The following describes two proteins that form a bound complex.

Contacts between the two chains:
Residue G451 in chain B contacts residue V182 in chain A (closest heavy-atom distance 4.3 Å).
Residue Y447 in chain B contacts residue R87 in chain A (closest heavy-atom distance 4.6 Å).
Residue Y251 in chain B is in contact with residue F31 in chain A (closest heavy-atom distance 3.5 Å).
Residue S312 in chain B is in contact with residue G14 in chain A (closest heavy-atom distance 4.2 Å).
Residue Y251 in chain B contacts residue F33 in chain A (closest heavy-atom distance 4.8 Å).
Residue E452 in chain B is in contact with residue K185 in chain A (closest heavy-atom distance 3.3 Å).
Residue V450 in chain B is in contact with residue V182 in chain A (closest heavy-atom distance 3.7 Å).
Residue E452 in chain B is in contact with residue K315 in chain A (closest heavy-atom distance 3.3 Å).
Residue V245 in chain B contacts residue E4 in chain A (closest heavy-atom distance 3.7 Å).
Residue I397 in chain B contacts residue Q109 in chain A (closest heavy-atom distance 3.4 Å).
Residue V245 in chain B interacts with residue M1 in chain A (closest heavy-atom distance 3.1 Å).
Residue L242 in chain B interacts with residue M1 in chain A (closest heavy-atom distance 4.3 Å).
Residue K410 in chain B is in contact with residue E60 in chain A (closest heavy-atom distance 4.0 Å).
Residue V313 in chain B is in contact with residue Y12 in chain A (closest heavy-atom distance 3.6 Å).
Residue Y251 in chain B contacts residue D30 in chain A (closest heavy-atom distance 3.2 Å).
Residue T682 in chain B interacts with residue K185 in chain A (closest heavy-atom distance 3.8 Å).
Residue N449 in chain B is in contact with residue I84 in chain A (closest heavy-atom distance 3.4 Å).
Residue S312 in chain B contacts residue Y12 in chain A (closest heavy-atom distance 4.1 Å).
Residue V450 in chain B is in contact with residue T91 in chain A (closest heavy-atom distance 4.3 Å).
Residue E446 in chain B is in contact with residue I84 in chain A (closest heavy-atom distance 3.7 Å).
Residue D448 in chain B is in contact with residue K185 in chain A (closest heavy-atom distance 4.0 Å).
Residue V1002 in chain B interacts with residue A386 in chain A (closest heavy-atom distance 4.0 Å).
Residue L305 in chain B is in contact with residue L7 in chain A (closest heavy-atom distance 4.7 Å).
Residue T686 in chain B interacts with residue L195 in chain A (closest heavy-atom distance 4.5 Å).
Residue A396 in chain B interacts with residue L105 in chain A (closest heavy-atom distance 4.3 Å).
Residue S308 in chain B is in contact with residue S15 in chain A (closest heavy-atom distance 3.5 Å).
Residue C309 in chain B is in contact with residue Y12 in chain A (closest heavy-atom distance 4.4 Å).
Residue E446 in chain B interacts with residue R87 in chain A (closest heavy-atom distance 3.2 Å).
Residue A453 in chain B interacts with residue T91 in chain A (closest heavy-atom distance 4.0 Å).
Residue D400 in chain B interacts with residue R101 in chain A (closest heavy-atom distance 4.8 Å).
Residue D400 in chain B is in contact with residue L105 in chain A (closest heavy-atom distance 3.0 Å).
Residue N449 in chain B is in contact with residue K185 in chain A (closest heavy-atom distance 3.0 Å).
Residue Y447 in chain B is in contact with residue T63 in chain A (closest heavy-atom distance 3.0 Å).
Residue N449 in chain B is in contact with residue V182 in chain A (closest heavy-atom distance 3.4 Å).
Residue S312 in chain B interacts with residue P13 in chain A (closest heavy-atom distance 4.2 Å).
Residue L242 in chain B is in contact with residue I2 in chain A (closest heavy-atom distance 4.6 Å).
Residue S308 in chain B interacts with residue G14 in chain A (closest heavy-atom distance 4.1 Å).
Residue V1002 in chain B interacts with residue H390 in chain A (closest heavy-atom distance 3.8 Å).
Residue T306 in chain B is in contact with residue S15 in chain A (closest heavy-atom distance 3.0 Å).
Residue C309 in chain B is in contact with residue E4 in chain A (closest heavy-atom distance 4.4 Å).
Residue V450 in chain B contacts residue I84 in chain A (closest heavy-atom distance 3.7 Å).
Residue A396 in chain B is in contact with residue L7 in chain A (closest heavy-atom distance 4.3 Å).
Residue C309 in chain B is in contact with residue G14 in chain A (closest heavy-atom distance 3.5 Å).
Residue E1011 in chain B interacts with residue H390 in chain A (closest heavy-atom distance 4.7 Å).
Residue Y251 in chain B contacts residue P32 in chain A (closest heavy-atom distance 4.1 Å).
Residue Y251 in chain B interacts with residue Q29 in chain A (closest heavy-atom distance 3.5 Å).
Residue V399 in chain B interacts with residue Y12 in chain A (closest heavy-atom distance 3.5 Å).
Residue H304 in chain B is in contact with residue H3 in chain A (closest heavy-atom distance 4.1 Å).
Residue C309 in chain B contacts residue S15 in chain A (closest heavy-atom distance 4.2 Å).
Residue N449 in chain B interacts with residue Q186 in chain A (closest heavy-atom distance 3.4 Å).
Residue N449 in chain B interacts with residue Q199 in chain A (closest heavy-atom distance 3.3 Å).
Residue V450 in chain B interacts with residue A88 in chain A (closest heavy-atom distance 3.7 Å).
Residue T394 in chain B contacts residue H3 in chain A (closest heavy-atom distance 4.2 Å).
Residue T306 in chain B is in contact with residue E4 in chain A (closest heavy-atom distance 2.9 Å).
Residue V450 in chain B contacts residue R87 in chain A (closest heavy-atom distance 3.0 Å).
Residue T392 in chain B is in contact with residue L112 in chain A (closest heavy-atom distance 3.8 Å).
Residue Q248 in chain B interacts with residue F33 in chain A (closest heavy-atom distance 4.2 Å).
Residue L305 in chain B is in contact with residue H3 in chain A (closest heavy-atom distance 3.8 Å).
Residue Q316 in chain B is in contact with residue Y12 in chain A (closest heavy-atom distance 4.0 Å).
Residue G451 in chain B contacts residue K185 in chain A (closest heavy-atom distance 3.6 Å).

Sequence of chain A:
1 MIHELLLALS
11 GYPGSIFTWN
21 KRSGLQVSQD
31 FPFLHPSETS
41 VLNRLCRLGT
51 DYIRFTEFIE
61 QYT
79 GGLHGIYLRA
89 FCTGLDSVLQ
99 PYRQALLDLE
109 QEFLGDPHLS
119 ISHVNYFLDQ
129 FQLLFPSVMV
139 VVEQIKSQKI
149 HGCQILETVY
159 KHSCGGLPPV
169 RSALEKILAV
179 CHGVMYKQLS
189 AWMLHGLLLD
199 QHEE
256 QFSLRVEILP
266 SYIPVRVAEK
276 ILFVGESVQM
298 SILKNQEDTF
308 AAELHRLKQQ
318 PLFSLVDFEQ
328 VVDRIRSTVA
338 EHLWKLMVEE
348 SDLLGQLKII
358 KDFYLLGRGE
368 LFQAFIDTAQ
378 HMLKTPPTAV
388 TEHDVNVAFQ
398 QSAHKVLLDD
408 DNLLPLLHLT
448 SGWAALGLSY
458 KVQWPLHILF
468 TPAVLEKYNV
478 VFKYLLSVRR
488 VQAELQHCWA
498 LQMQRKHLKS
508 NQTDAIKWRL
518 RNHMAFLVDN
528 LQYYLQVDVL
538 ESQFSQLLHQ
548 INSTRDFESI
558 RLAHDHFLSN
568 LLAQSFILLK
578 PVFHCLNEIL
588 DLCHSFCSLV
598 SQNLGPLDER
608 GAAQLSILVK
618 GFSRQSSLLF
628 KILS

Sequence of chain B:
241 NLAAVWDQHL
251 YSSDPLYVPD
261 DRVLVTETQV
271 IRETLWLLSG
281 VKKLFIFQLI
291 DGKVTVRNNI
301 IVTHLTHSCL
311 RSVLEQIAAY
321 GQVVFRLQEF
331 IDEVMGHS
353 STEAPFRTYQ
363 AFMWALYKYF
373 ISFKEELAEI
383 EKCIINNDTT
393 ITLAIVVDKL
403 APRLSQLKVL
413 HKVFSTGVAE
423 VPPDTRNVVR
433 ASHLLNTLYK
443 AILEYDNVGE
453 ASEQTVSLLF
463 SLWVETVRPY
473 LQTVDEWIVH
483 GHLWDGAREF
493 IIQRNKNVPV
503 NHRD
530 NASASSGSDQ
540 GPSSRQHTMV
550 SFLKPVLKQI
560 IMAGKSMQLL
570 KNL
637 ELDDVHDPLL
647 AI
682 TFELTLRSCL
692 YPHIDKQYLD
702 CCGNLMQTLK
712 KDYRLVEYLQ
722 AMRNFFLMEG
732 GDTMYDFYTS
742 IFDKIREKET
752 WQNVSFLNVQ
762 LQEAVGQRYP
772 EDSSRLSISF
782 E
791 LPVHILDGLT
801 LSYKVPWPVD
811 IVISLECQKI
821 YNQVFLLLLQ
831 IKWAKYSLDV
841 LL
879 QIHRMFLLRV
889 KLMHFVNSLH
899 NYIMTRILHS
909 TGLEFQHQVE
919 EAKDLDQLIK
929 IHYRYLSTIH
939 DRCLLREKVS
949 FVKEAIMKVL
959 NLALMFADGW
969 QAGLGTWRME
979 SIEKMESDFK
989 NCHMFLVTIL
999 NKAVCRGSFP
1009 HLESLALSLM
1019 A